Sequence of the first protein:
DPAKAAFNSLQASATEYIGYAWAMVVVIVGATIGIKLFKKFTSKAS

Sequence of the second protein:
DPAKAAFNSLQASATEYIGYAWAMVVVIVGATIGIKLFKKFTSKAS

This data describes a binding interaction between two proteins.

Contacts between the two chains:
Residue T46 in the first protein is in contact with residue F11 in the second protein (closest heavy-atom distance 3.7 Å).
Residue F42 in the first protein is in contact with residue L14 in the second protein (closest heavy-atom distance 4.6 Å).
Residue F42 in the first protein interacts with residue A7 in the second protein (closest heavy-atom distance 3.8 Å).
Residue T46 in the first protein is in contact with residue L14 in the second protein (closest heavy-atom distance 3.8 Å).
Residue F42 in the first protein contacts residue A10 in the second protein (closest heavy-atom distance 3.5 Å).
Residue F45 in the first protein interacts with residue F11 in the second protein (closest heavy-atom distance 4.3 Å).
Residue F42 in the first protein interacts with residue F11 in the second protein (closest heavy-atom distance 3.7 Å).